Sequence of chain B:
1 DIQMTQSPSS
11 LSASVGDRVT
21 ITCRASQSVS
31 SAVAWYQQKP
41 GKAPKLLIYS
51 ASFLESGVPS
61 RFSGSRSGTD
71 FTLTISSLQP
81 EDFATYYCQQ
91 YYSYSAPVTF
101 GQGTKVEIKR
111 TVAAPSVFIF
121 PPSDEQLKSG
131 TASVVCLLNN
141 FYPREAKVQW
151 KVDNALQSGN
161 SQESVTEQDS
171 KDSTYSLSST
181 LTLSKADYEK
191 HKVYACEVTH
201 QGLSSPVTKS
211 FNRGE

Sequence of chain A:
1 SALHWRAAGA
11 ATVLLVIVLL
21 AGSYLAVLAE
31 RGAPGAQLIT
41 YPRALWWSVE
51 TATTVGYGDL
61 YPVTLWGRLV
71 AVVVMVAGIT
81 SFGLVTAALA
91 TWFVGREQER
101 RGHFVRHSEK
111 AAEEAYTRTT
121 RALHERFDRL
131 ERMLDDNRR

Interface contacts:
Residue Y94 in chain B contacts residue E125 in chain A (closest heavy-atom distance 3.6 Å).
Residue Y92 in chain B interacts with residue M133 in chain A (closest heavy-atom distance 3.8 Å).
Residue Y92 in chain B interacts with residue R129 in chain A (closest heavy-atom distance 2.5 Å).
Residue Y94 in chain B is in contact with residue R129 in chain A (closest heavy-atom distance 2.9 Å).
Residue S31 in chain B is in contact with residue N137 in chain A (closest heavy-atom distance 3.9 Å).
Residue Y94 in chain B interacts with residue R126 in chain A (closest heavy-atom distance 2.8 Å).
Residue S30 in chain B interacts with residue M133 in chain A (closest heavy-atom distance 4.1 Å).
Residue S93 in chain B interacts with residue R129 in chain A (closest heavy-atom distance 2.9 Å).

The following describes two proteins that form a bound complex.